Residue-level contacts at the interface:
Residue Q9 in the first protein is in contact with residue V8 in the second protein (closest heavy-atom distance 3.8 Å).
Residue Q28 in the first protein contacts residue R10 in the second protein (closest heavy-atom distance 2.7 Å).
Residue A65 in the first protein is in contact with residue S4 in the second protein (closest heavy-atom distance 3.7 Å).
Residue K62 in the first protein is in contact with residue G3 in the second protein (closest heavy-atom distance 3.2 Å).
Residue Q8 in the first protein contacts residue G9 in the second protein (closest heavy-atom distance 3.2 Å).
Residue Y6 in the first protein interacts with residue I11 in the second protein (closest heavy-atom distance 3.3 Å).
Residue K62 in the first protein contacts residue V5 in the second protein (closest heavy-atom distance 3.8 Å).
Residue Q34 in the first protein contacts residue G9 in the second protein (closest heavy-atom distance 3.8 Å).
Residue T63 in the first protein is in contact with residue S4 in the second protein (closest heavy-atom distance 2.6 Å).
Residue C16 in the first protein contacts residue V8 in the second protein (closest heavy-atom distance 3.9 Å).
Residue S20 in the first protein is in contact with residue V6 in the second protein (closest heavy-atom distance 3.5 Å).
Residue A5 in the first protein interacts with residue I11 in the second protein (closest heavy-atom distance 3.9 Å).
Residue V33 in the first protein is in contact with residue I11 in the second protein (closest heavy-atom distance 2.8 Å).
Residue A5 in the first protein interacts with residue I12 in the second protein (closest heavy-atom distance 3.2 Å).
Residue S20 in the first protein is in contact with residue G3 in the second protein (closest heavy-atom distance 3.4 Å).
Residue L36 in the first protein is in contact with residue I7 in the second protein (closest heavy-atom distance 3.7 Å).
Residue V35 in the first protein is in contact with residue G9 in the second protein (closest heavy-atom distance 2.9 Å).
Residue E32 in the first protein interacts with residue L13 in the second protein (closest heavy-atom distance 3.0 Å).
Residue Q34 in the first protein contacts residue R10 in the second protein (closest heavy-atom distance 3.6 Å).
Residue G23 in the first protein is in contact with residue S4 in the second protein (closest heavy-atom distance 3.6 Å).
Residue D25 in the first protein is in contact with residue I7 in the second protein (closest heavy-atom distance 3.9 Å).
Residue V35 in the first protein contacts residue V6 in the second protein (closest heavy-atom distance 3.8 Å).
Residue R92 in the first protein interacts with residue I12 in the second protein (closest heavy-atom distance 3.6 Å).
Residue L36 in the first protein contacts residue V5 in the second protein (closest heavy-atom distance 3.7 Å).
Residue L36 in the first protein contacts residue V6 in the second protein (closest heavy-atom distance 3.3 Å).
Residue T63 in the first protein contacts residue V5 in the second protein (closest heavy-atom distance 2.8 Å).
Residue A5 in the first protein is in contact with residue L13 in the second protein (closest heavy-atom distance 3.5 Å).
Residue S7 in the first protein contacts residue R10 in the second protein (closest heavy-atom distance 3.2 Å).
Residue E32 in the first protein interacts with residue I12 in the second protein (closest heavy-atom distance 3.7 Å).
Residue R109 in the first protein interacts with residue I11 in the second protein (closest heavy-atom distance 3.9 Å).
Residue S20 in the first protein is in contact with residue S4 in the second protein (closest heavy-atom distance 2.9 Å).
Residue G31 in the first protein contacts residue I11 in the second protein (closest heavy-atom distance 3.6 Å).
Residue S37 in the first protein interacts with residue V5 in the second protein (closest heavy-atom distance 3.7 Å).
Residue L64 in the first protein interacts with residue V5 in the second protein (closest heavy-atom distance 3.7 Å).
Residue T4 in the first protein interacts with residue S14 in the second protein (closest heavy-atom distance 2.6 Å).
Residue V35 in the first protein is in contact with residue R10 in the second protein (closest heavy-atom distance 3.8 Å).
Residue Q8 in the first protein interacts with residue R10 in the second protein (closest heavy-atom distance 2.9 Å).
Residue G31 in the first protein is in contact with residue I12 in the second protein (closest heavy-atom distance 3.4 Å).
Residue R11 in the first protein interacts with residue V6 in the second protein (closest heavy-atom distance 3.5 Å).
Residue R11 in the first protein contacts residue V8 in the second protein (closest heavy-atom distance 3.3 Å).
Residue T10 in the first protein contacts residue V8 in the second protein (closest heavy-atom distance 2.9 Å).
Residue C16 in the first protein interacts with residue V6 in the second protein (closest heavy-atom distance 3.6 Å).
Residue T10 in the first protein contacts residue G9 in the second protein (closest heavy-atom distance 3.3 Å).
Residue L144 in the first protein is in contact with residue L13 in the second protein (closest heavy-atom distance 3.9 Å).
Residue A65 in the first protein contacts residue V5 in the second protein (closest heavy-atom distance 2.9 Å).
Residue S37 in the first protein contacts residue V6 in the second protein (closest heavy-atom distance 2.8 Å).
Residue T4 in the first protein contacts residue L13 in the second protein (closest heavy-atom distance 3.4 Å).
Residue Q34 in the first protein is in contact with residue I7 in the second protein (closest heavy-atom distance 3.6 Å).
Residue T19 in the first protein is in contact with residue V6 in the second protein (closest heavy-atom distance 3.9 Å).
Residue T108 in the first protein is in contact with residue I11 in the second protein (closest heavy-atom distance 3.4 Å).
Residue S7 in the first protein is in contact with residue I11 in the second protein (closest heavy-atom distance 3.9 Å).
Residue M94 in the first protein contacts residue L13 in the second protein (closest heavy-atom distance 3.6 Å).
Residue Y6 in the first protein contacts residue I12 in the second protein (closest heavy-atom distance 2.9 Å).
Residue V35 in the first protein interacts with residue I7 in the second protein (closest heavy-atom distance 3.4 Å).
Residue V35 in the first protein interacts with residue V8 in the second protein (closest heavy-atom distance 2.9 Å).
Residue V33 in the first protein is in contact with residue R10 in the second protein (closest heavy-atom distance 3.3 Å).
Residue R11 in the first protein is in contact with residue I7 in the second protein (closest heavy-atom distance 3.0 Å).
Residue E32 in the first protein interacts with residue I11 in the second protein (closest heavy-atom distance 3.3 Å).
Residue T10 in the first protein interacts with residue I7 in the second protein (closest heavy-atom distance 3.7 Å).
Residue D30 in the first protein contacts residue R10 in the second protein (closest heavy-atom distance 3.3 Å).

Sequence of the second protein:
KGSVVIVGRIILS

Sequence of the first protein:
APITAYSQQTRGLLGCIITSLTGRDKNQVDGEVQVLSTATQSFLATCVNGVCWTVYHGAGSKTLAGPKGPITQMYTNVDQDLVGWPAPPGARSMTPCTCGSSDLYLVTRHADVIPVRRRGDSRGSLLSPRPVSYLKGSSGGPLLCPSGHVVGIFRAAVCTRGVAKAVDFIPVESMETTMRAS

The following describes two proteins that form a bound complex.